Contacts between the two chains:
Residue E69 in protein 1 is in contact with residue R4 in protein 2 (closest heavy-atom distance 2.9 Å).
Residue L81 in protein 1 contacts residue Y9 in protein 2 (closest heavy-atom distance 3.7 Å).
Residue R62 in protein 1 is in contact with residue R4 in protein 2 (closest heavy-atom distance 4.1 Å).
Residue E69 in protein 1 interacts with residue A6 in protein 2 (closest heavy-atom distance 4.9 Å).
Residue D77 in protein 1 is in contact with residue Y9 in protein 2 (closest heavy-atom distance 2.7 Å).
Residue Y123 in protein 1 contacts residue Y9 in protein 2 (closest heavy-atom distance 3.9 Å).
Residue K146 in protein 1 interacts with residue Y9 in protein 2 (closest heavy-atom distance 2.9 Å).
Residue Y84 in protein 1 is in contact with residue Y9 in protein 2 (closest heavy-atom distance 3.0 Å).
Residue V76 in protein 1 is in contact with residue Y8 in protein 2 (closest heavy-atom distance 3.4 Å).
Residue D116 in protein 1 interacts with residue Y9 in protein 2 (closest heavy-atom distance 2.2 Å).
Residue Y9 in protein 1 interacts with residue L3 in protein 2 (closest heavy-atom distance 4.5 Å).
Residue V150 in protein 1 contacts residue T7 in protein 2 (closest heavy-atom distance 4.0 Å).
Residue T80 in protein 1 is in contact with residue Y9 in protein 2 (closest heavy-atom distance 3.6 Å).
Residue N73 in protein 1 is in contact with residue A6 in protein 2 (closest heavy-atom distance 3.1 Å).
Residue R163 in protein 1 is in contact with residue L2 in protein 2 (closest heavy-atom distance 4.2 Å).
Residue Y7 in protein 1 is in contact with residue L2 in protein 2 (closest heavy-atom distance 3.5 Å).
Residue E152 in protein 1 contacts residue T7 in protein 2 (closest heavy-atom distance 2.2 Å).
Residue K146 in protein 1 contacts residue Y8 in protein 2 (closest heavy-atom distance 4.5 Å).
Residue R114 in protein 1 is in contact with residue Y9 in protein 2 (closest heavy-atom distance 3.1 Å).
Residue E152 in protein 1 interacts with residue T5 in protein 2 (closest heavy-atom distance 2.8 Å).
Residue Y159 in protein 1 contacts residue A1 in protein 2 (closest heavy-atom distance 2.6 Å).
Residue I66 in protein 1 contacts residue L2 in protein 2 (closest heavy-atom distance 3.8 Å).
Residue R163 in protein 1 is in contact with residue A1 in protein 2 (closest heavy-atom distance 3.9 Å).
Residue R97 in protein 1 contacts residue Y9 in protein 2 (closest heavy-atom distance 4.1 Å).
Residue W147 in protein 1 is in contact with residue Y9 in protein 2 (closest heavy-atom distance 4.1 Å).
Residue Y74 in protein 1 contacts residue Y9 in protein 2 (closest heavy-atom distance 2.8 Å).
Residue L5 in protein 1 is in contact with residue A1 in protein 2 (closest heavy-atom distance 3.9 Å).
Residue E156 in protein 1 is in contact with residue L3 in protein 2 (closest heavy-atom distance 3.6 Å).
Residue N73 in protein 1 is in contact with residue T7 in protein 2 (closest heavy-atom distance 3.6 Å).
Residue D77 in protein 1 is in contact with residue Y8 in protein 2 (closest heavy-atom distance 3.4 Å).
Residue N73 in protein 1 contacts residue Y8 in protein 2 (closest heavy-atom distance 3.9 Å).
Residue G155 in protein 1 interacts with residue L3 in protein 2 (closest heavy-atom distance 4.1 Å).
Residue E63 in protein 1 contacts residue L2 in protein 2 (closest heavy-atom distance 2.8 Å).
Residue I66 in protein 1 contacts residue L3 in protein 2 (closest heavy-atom distance 3.6 Å).
Residue Y159 in protein 1 is in contact with residue L3 in protein 2 (closest heavy-atom distance 3.4 Å).
Residue Y9 in protein 1 interacts with residue L2 in protein 2 (closest heavy-atom distance 3.4 Å).
Residue R97 in protein 1 contacts residue T5 in protein 2 (closest heavy-atom distance 4.0 Å).
Residue E152 in protein 1 contacts residue L3 in protein 2 (closest heavy-atom distance 4.6 Å).
Residue E156 in protein 1 contacts residue T5 in protein 2 (closest heavy-atom distance 4.5 Å).
Residue I66 in protein 1 interacts with residue R4 in protein 2 (closest heavy-atom distance 3.5 Å).
Residue I142 in protein 1 is in contact with residue Y9 in protein 2 (closest heavy-atom distance 4.8 Å).
Residue I95 in protein 1 contacts residue Y9 in protein 2 (closest heavy-atom distance 4.0 Å).
Residue I24 in protein 1 interacts with residue L2 in protein 2 (closest heavy-atom distance 4.2 Å).
Residue D77 in protein 1 is in contact with residue T7 in protein 2 (closest heavy-atom distance 4.5 Å).
Residue W147 in protein 1 is in contact with residue T7 in protein 2 (closest heavy-atom distance 3.4 Å).
Residue S67 in protein 1 contacts residue L2 in protein 2 (closest heavy-atom distance 3.5 Å).
Residue Y59 in protein 1 contacts residue A1 in protein 2 (closest heavy-atom distance 4.4 Å).
Residue Y159 in protein 1 interacts with residue L2 in protein 2 (closest heavy-atom distance 3.6 Å).
Residue T70 in protein 1 interacts with residue T5 in protein 2 (closest heavy-atom distance 4.3 Å).
Residue R114 in protein 1 is in contact with residue T5 in protein 2 (closest heavy-atom distance 4.9 Å).
Residue Y99 in protein 1 is in contact with residue L3 in protein 2 (closest heavy-atom distance 3.2 Å).
Residue Y171 in protein 1 contacts residue A1 in protein 2 (closest heavy-atom distance 2.8 Å).
Residue E63 in protein 1 interacts with residue A1 in protein 2 (closest heavy-atom distance 3.5 Å).
Residue Y7 in protein 1 is in contact with residue A1 in protein 2 (closest heavy-atom distance 2.9 Å).
Residue Y99 in protein 1 contacts residue L2 in protein 2 (closest heavy-atom distance 3.3 Å).
Residue T143 in protein 1 is in contact with residue Y9 in protein 2 (closest heavy-atom distance 2.5 Å).
Residue W167 in protein 1 is in contact with residue A1 in protein 2 (closest heavy-atom distance 3.5 Å).
Residue W147 in protein 1 contacts residue Y8 in protein 2 (closest heavy-atom distance 2.8 Å).
Residue M45 in protein 1 is in contact with residue L2 in protein 2 (closest heavy-atom distance 3.6 Å).
Residue R97 in protein 1 is in contact with residue L3 in protein 2 (closest heavy-atom distance 4.3 Å).

Sequence of protein 1:
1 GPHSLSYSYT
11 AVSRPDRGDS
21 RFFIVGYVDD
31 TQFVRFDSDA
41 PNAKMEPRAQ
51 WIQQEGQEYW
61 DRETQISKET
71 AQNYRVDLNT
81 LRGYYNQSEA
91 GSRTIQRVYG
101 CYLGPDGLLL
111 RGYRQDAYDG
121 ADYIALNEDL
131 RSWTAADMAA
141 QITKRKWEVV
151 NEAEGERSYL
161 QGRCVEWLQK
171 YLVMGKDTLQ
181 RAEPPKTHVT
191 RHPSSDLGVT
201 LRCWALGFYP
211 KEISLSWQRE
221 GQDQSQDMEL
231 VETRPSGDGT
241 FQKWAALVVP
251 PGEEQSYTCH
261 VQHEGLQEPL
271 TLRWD

Sequence of protein 2:
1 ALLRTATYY

The following describes two proteins that form a bound complex.